Sequence of protein 2:
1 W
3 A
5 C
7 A

Sequence of protein 1:
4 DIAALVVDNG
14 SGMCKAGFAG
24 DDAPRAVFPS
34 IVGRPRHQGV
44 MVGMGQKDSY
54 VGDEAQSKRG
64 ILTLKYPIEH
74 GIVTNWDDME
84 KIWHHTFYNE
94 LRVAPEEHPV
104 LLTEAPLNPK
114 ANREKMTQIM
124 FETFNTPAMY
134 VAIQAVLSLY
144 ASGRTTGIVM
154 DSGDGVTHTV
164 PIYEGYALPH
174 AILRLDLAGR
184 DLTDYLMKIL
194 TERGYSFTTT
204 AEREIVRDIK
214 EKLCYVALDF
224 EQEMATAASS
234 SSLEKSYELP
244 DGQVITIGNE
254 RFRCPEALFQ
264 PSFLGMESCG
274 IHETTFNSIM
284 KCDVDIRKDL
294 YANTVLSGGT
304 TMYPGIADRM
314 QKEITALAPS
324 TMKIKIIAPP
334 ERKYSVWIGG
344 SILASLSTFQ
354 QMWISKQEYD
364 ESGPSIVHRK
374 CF

This data describes a binding interaction between two proteins.

Interface contacts:
Residue Y198 in protein 1 contacts residue A3 in protein 2 (closest heavy-atom distance 3.3 Å).
Residue T194 in protein 1 interacts with residue W1 in protein 2 (closest heavy-atom distance 4.2 Å).
Residue S199 in protein 1 contacts residue W1 in protein 2 (closest heavy-atom distance 4.0 Å).
Residue S199 in protein 1 is in contact with residue A3 in protein 2 (closest heavy-atom distance 3.1 Å).
Residue G197 in protein 1 is in contact with residue A3 in protein 2 (closest heavy-atom distance 3.4 Å).
Residue L242 in protein 1 contacts residue A3 in protein 2 (closest heavy-atom distance 4.3 Å).
Residue I248 in protein 1 interacts with residue A3 in protein 2 (closest heavy-atom distance 3.9 Å).
Residue S199 in protein 1 contacts residue C5 in protein 2 (closest heavy-atom distance 3.6 Å).
Residue G197 in protein 1 is in contact with residue W1 in protein 2 (closest heavy-atom distance 3.6 Å).
Residue F200 in protein 1 interacts with residue A3 in protein 2 (closest heavy-atom distance 4.6 Å).
Residue Y198 in protein 1 contacts residue W1 in protein 2 (closest heavy-atom distance 4.2 Å).